Sequence of chain A:
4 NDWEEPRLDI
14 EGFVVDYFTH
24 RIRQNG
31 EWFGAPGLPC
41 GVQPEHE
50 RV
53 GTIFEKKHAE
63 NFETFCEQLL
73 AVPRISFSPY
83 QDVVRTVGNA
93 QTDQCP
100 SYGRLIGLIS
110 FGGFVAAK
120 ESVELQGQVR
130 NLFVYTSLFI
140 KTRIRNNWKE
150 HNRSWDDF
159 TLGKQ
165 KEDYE

Contacts between the two chains:
Residue L107 in chain A contacts residue C32 in chain B (closest heavy-atom distance 4.9 Å).
Residue S100 in chain A interacts with residue C32 in chain B (closest heavy-atom distance 4.9 Å).
Residue Q163 in chain A interacts with residue Y42 in chain B (closest heavy-atom distance 2.9 Å).
Residue V85 in chain A is in contact with residue L28 in chain B (closest heavy-atom distance 4.0 Å).
Residue G106 in chain A interacts with residue C32 in chain B (closest heavy-atom distance 3.7 Å).
Residue L107 in chain A interacts with residue L28 in chain B (closest heavy-atom distance 4.4 Å).
Residue G102 in chain A interacts with residue C32 in chain B (closest heavy-atom distance 3.5 Å).
Residue P81 in chain A interacts with residue S18 in chain B (closest heavy-atom distance 4.1 Å).
Residue F110 in chain A is in contact with residue I24 in chain B (closest heavy-atom distance 4.7 Å).
Residue G106 in chain A is in contact with residue L28 in chain B (closest heavy-atom distance 4.1 Å).
Residue R103 in chain A interacts with residue A29 in chain B (closest heavy-atom distance 4.8 Å).
Residue S100 in chain A contacts residue D33 in chain B (closest heavy-atom distance 4.7 Å).
Residue G102 in chain A is in contact with residue F35 in chain B (closest heavy-atom distance 4.5 Å).
Residue G102 in chain A contacts residue D36 in chain B (closest heavy-atom distance 3.3 Å).
Residue V85 in chain A is in contact with residue I24 in chain B (closest heavy-atom distance 4.0 Å).
Residue F67 in chain A is in contact with residue L28 in chain B (closest heavy-atom distance 4.6 Å).
Residue F64 in chain A interacts with residue L28 in chain B (closest heavy-atom distance 4.4 Å).
Residue Y101 in chain A is in contact with residue D36 in chain B (closest heavy-atom distance 3.4 Å).
Residue S100 in chain A is in contact with residue D36 in chain B (closest heavy-atom distance 3.3 Å).
Residue F56 in chain A is in contact with residue F35 in chain B (closest heavy-atom distance 3.3 Å).
Residue F67 in chain A interacts with residue K27 in chain B (closest heavy-atom distance 3.9 Å).
Residue P81 in chain A interacts with residue G21 in chain B (closest heavy-atom distance 3.6 Å).
Residue D84 in chain A interacts with residue Y22 in chain B (closest heavy-atom distance 4.3 Å).
Residue T88 in chain A is in contact with residue S26 in chain B (closest heavy-atom distance 3.6 Å).
Residue D84 in chain A contacts residue S18 in chain B (closest heavy-atom distance 3.1 Å).
Residue A92 in chain A contacts residue A29 in chain B (closest heavy-atom distance 3.5 Å).
Residue D167 in chain A interacts with residue Y42 in chain B (closest heavy-atom distance 2.6 Å).
Residue I105 in chain A contacts residue F35 in chain B (closest heavy-atom distance 3.6 Å).
Residue F56 in chain A contacts residue C32 in chain B (closest heavy-atom distance 3.8 Å).
Residue K59 in chain A interacts with residue F35 in chain B (closest heavy-atom distance 4.1 Å).
Residue Q70 in chain A is in contact with residue I20 in chain B (closest heavy-atom distance 3.8 Å).
Residue L160 in chain A interacts with residue Y42 in chain B (closest heavy-atom distance 4.2 Å).
Residue F56 in chain A is in contact with residue L28 in chain B (closest heavy-atom distance 3.9 Å).
Residue V85 in chain A interacts with residue G25 in chain B (closest heavy-atom distance 3.8 Å).
Residue R103 in chain A contacts residue C32 in chain B (closest heavy-atom distance 3.6 Å).
Residue T88 in chain A interacts with residue A29 in chain B (closest heavy-atom distance 4.8 Å).
Residue Q93 in chain A contacts residue D33 in chain B (closest heavy-atom distance 4.7 Å).
Residue V89 in chain A interacts with residue G25 in chain B (closest heavy-atom distance 3.5 Å).
Residue Q96 in chain A is in contact with residue D36 in chain B (closest heavy-atom distance 3.5 Å).
Residue I55 in chain A is in contact with residue F35 in chain B (closest heavy-atom distance 4.0 Å).
Residue L71 in chain A is in contact with residue I20 in chain B (closest heavy-atom distance 4.5 Å).
Residue R103 in chain A is in contact with residue D33 in chain B (closest heavy-atom distance 3.0 Å).
Residue V74 in chain A is in contact with residue I20 in chain B (closest heavy-atom distance 3.7 Å).
Residue Y168 in chain A is in contact with residue Q38 in chain B (closest heavy-atom distance 2.6 Å).
Residue F67 in chain A interacts with residue I24 in chain B (closest heavy-atom distance 3.6 Å).
Residue K59 in chain A contacts residue Q38 in chain B (closest heavy-atom distance 3.2 Å).
Residue T88 in chain A interacts with residue G21 in chain B (closest heavy-atom distance 4.2 Å).
Residue Q163 in chain A interacts with residue A44 in chain B (closest heavy-atom distance 4.4 Å).
Residue T88 in chain A interacts with residue G25 in chain B (closest heavy-atom distance 3.5 Å).
Residue Q70 in chain A contacts residue I24 in chain B (closest heavy-atom distance 3.4 Å).
Residue V89 in chain A is in contact with residue C32 in chain B (closest heavy-atom distance 4.6 Å).
Residue T88 in chain A interacts with residue Y22 in chain B (closest heavy-atom distance 3.7 Å).
Residue F110 in chain A interacts with residue L28 in chain B (closest heavy-atom distance 4.0 Å).
Residue P81 in chain A contacts residue I20 in chain B (closest heavy-atom distance 4.0 Å).
Residue D84 in chain A interacts with residue G21 in chain B (closest heavy-atom distance 3.8 Å).
Residue V85 in chain A interacts with residue G21 in chain B (closest heavy-atom distance 3.5 Å).
Residue L71 in chain A interacts with residue I24 in chain B (closest heavy-atom distance 3.8 Å).
Residue V89 in chain A is in contact with residue A29 in chain B (closest heavy-atom distance 4.0 Å).
Residue V89 in chain A interacts with residue L28 in chain B (closest heavy-atom distance 3.9 Å).
Residue Q70 in chain A is in contact with residue E23 in chain B (closest heavy-atom distance 3.7 Å).

This data describes a binding interaction between two proteins.

Sequence of chain B:
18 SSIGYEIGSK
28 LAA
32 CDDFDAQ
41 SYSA